Contacts between the two chains:
Residue A249 in chain A is in contact with residue I216 in chain B (closest heavy-atom distance 3.6 Å).
Residue W30 in chain A interacts with residue R211 in chain B (closest heavy-atom distance 4.2 Å).
Residue L255 in chain A interacts with residue A226 in chain B (closest heavy-atom distance 4.1 Å).
Residue W258 in chain A interacts with residue D174 in chain B (closest heavy-atom distance 2.7 Å).
Residue K260 in chain A is in contact with residue E230 in chain B (closest heavy-atom distance 3.2 Å).
Residue W30 in chain A contacts residue S110 in chain B (closest heavy-atom distance 3.0 Å).
Residue W258 in chain A interacts with residue Y173 in chain B (closest heavy-atom distance 3.6 Å).
Residue Y262 in chain A interacts with residue E222 in chain B (closest heavy-atom distance 3.2 Å).
Residue K251 in chain A interacts with residue I216 in chain B (closest heavy-atom distance 3.0 Å).
Residue E261 in chain A interacts with residue H178 in chain B (closest heavy-atom distance 4.2 Å).
Residue E261 in chain A interacts with residue A226 in chain B (closest heavy-atom distance 3.4 Å).
Residue K260 in chain A contacts residue R233 in chain B (closest heavy-atom distance 3.0 Å).
Residue L255 in chain A contacts residue Y172 in chain B (closest heavy-atom distance 3.4 Å).
Residue A249 in chain A interacts with residue E215 in chain B (closest heavy-atom distance 4.0 Å).
Residue K260 in chain A contacts residue Y173 in chain B (closest heavy-atom distance 3.1 Å).
Residue L253 in chain A contacts residue F168 in chain B (closest heavy-atom distance 4.1 Å).
Residue R31 in chain A interacts with residue R211 in chain B (closest heavy-atom distance 3.0 Å).
Residue L255 in chain A interacts with residue A223 in chain B (closest heavy-atom distance 3.5 Å).
Residue V36 in chain A contacts residue G210 in chain B (closest heavy-atom distance 3.3 Å).
Residue L255 in chain A contacts residue E222 in chain B (closest heavy-atom distance 3.5 Å).
Residue A249 in chain A interacts with residue L116 in chain B (closest heavy-atom distance 3.7 Å).
Residue I250 in chain A is in contact with residue M218 in chain B (closest heavy-atom distance 3.3 Å).
Residue S254 in chain A is in contact with residue E222 in chain B (closest heavy-atom distance 4.1 Å).
Residue T252 in chain A contacts residue M218 in chain B (closest heavy-atom distance 3.4 Å).
Residue W30 in chain A contacts residue P213 in chain B (closest heavy-atom distance 3.7 Å).
Residue P256 in chain A contacts residue Y172 in chain B (closest heavy-atom distance 4.0 Å).
Residue A34 in chain A interacts with residue A113 in chain B (closest heavy-atom distance 3.8 Å).
Residue W30 in chain A contacts residue Y212 in chain B (closest heavy-atom distance 3.9 Å).
Residue N33 in chain A interacts with residue A113 in chain B (closest heavy-atom distance 4.1 Å).
Residue E261 in chain A contacts residue Y173 in chain B (closest heavy-atom distance 2.6 Å).
Residue L27 in chain A contacts residue V214 in chain B (closest heavy-atom distance 4.0 Å).
Residue L253 in chain A interacts with residue Y172 in chain B (closest heavy-atom distance 3.5 Å).
Residue A259 in chain A is in contact with residue Y173 in chain B (closest heavy-atom distance 3.3 Å).
Residue T252 in chain A contacts residue G220 in chain B (closest heavy-atom distance 3.6 Å).
Residue P256 in chain A contacts residue Y173 in chain B (closest heavy-atom distance 3.5 Å).
Residue K251 in chain A contacts residue K169 in chain B (closest heavy-atom distance 3.0 Å).
Residue D37 in chain A interacts with residue G210 in chain B (closest heavy-atom distance 3.4 Å).
Residue L27 in chain A is in contact with residue E215 in chain B (closest heavy-atom distance 4.2 Å).
Residue P35 in chain A is in contact with residue Q109 in chain B (closest heavy-atom distance 3.6 Å).
Residue K251 in chain A interacts with residue F217 in chain B (closest heavy-atom distance 3.4 Å).
Residue S254 in chain A contacts residue Y172 in chain B (closest heavy-atom distance 3.5 Å).
Residue L253 in chain A is in contact with residue F217 in chain B (closest heavy-atom distance 3.9 Å).
Residue P256 in chain A interacts with residue T170 in chain B (closest heavy-atom distance 3.8 Å).
Residue P35 in chain A contacts residue R211 in chain B (closest heavy-atom distance 4.1 Å).
Residue L253 in chain A contacts residue G220 in chain B (closest heavy-atom distance 2.8 Å).
Residue W30 in chain A is in contact with residue A113 in chain B (closest heavy-atom distance 3.2 Å).
Residue L253 in chain A contacts residue K169 in chain B (closest heavy-atom distance 3.4 Å).
Residue L253 in chain A interacts with residue M219 in chain B (closest heavy-atom distance 3.8 Å).
Residue E261 in chain A is in contact with residue R233 in chain B (closest heavy-atom distance 3.7 Å).
Residue W258 in chain A interacts with residue T170 in chain B (closest heavy-atom distance 3.0 Å).
Residue L29 in chain A interacts with residue P115 in chain B (closest heavy-atom distance 3.5 Å).
Residue L255 in chain A is in contact with residue Y173 in chain B (closest heavy-atom distance 3.6 Å).
Residue D23 in chain A contacts residue E215 in chain B (closest heavy-atom distance 3.4 Å).
Residue I250 in chain A interacts with residue W155 in chain B (closest heavy-atom distance 3.7 Å).
Residue I250 in chain A is in contact with residue I216 in chain B (closest heavy-atom distance 3.5 Å).
Residue A34 in chain A interacts with residue R211 in chain B (closest heavy-atom distance 3.0 Å).
Residue L253 in chain A is in contact with residue M218 in chain B (closest heavy-atom distance 2.8 Å).
Residue K251 in chain A interacts with residue M218 in chain B (closest heavy-atom distance 3.1 Å).
Residue D37 in chain A is in contact with residue L106 in chain B (closest heavy-atom distance 3.5 Å).
Residue W30 in chain A interacts with residue L114 in chain B (closest heavy-atom distance 3.4 Å).

This data describes a binding interaction between two proteins.

Sequence of chain B:
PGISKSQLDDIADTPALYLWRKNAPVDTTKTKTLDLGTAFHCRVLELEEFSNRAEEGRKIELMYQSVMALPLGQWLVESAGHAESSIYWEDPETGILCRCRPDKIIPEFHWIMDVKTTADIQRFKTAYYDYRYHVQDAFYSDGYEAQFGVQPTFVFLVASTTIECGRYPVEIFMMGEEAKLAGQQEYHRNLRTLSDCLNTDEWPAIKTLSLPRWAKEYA

Sequence of chain A:
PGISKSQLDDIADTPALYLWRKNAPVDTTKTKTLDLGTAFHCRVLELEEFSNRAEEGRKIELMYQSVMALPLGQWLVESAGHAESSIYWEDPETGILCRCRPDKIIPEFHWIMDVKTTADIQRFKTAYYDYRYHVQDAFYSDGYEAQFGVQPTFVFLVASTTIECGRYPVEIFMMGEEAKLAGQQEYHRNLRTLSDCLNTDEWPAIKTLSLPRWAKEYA